The following describes two proteins that form a bound complex.

Sequence of protein 2:
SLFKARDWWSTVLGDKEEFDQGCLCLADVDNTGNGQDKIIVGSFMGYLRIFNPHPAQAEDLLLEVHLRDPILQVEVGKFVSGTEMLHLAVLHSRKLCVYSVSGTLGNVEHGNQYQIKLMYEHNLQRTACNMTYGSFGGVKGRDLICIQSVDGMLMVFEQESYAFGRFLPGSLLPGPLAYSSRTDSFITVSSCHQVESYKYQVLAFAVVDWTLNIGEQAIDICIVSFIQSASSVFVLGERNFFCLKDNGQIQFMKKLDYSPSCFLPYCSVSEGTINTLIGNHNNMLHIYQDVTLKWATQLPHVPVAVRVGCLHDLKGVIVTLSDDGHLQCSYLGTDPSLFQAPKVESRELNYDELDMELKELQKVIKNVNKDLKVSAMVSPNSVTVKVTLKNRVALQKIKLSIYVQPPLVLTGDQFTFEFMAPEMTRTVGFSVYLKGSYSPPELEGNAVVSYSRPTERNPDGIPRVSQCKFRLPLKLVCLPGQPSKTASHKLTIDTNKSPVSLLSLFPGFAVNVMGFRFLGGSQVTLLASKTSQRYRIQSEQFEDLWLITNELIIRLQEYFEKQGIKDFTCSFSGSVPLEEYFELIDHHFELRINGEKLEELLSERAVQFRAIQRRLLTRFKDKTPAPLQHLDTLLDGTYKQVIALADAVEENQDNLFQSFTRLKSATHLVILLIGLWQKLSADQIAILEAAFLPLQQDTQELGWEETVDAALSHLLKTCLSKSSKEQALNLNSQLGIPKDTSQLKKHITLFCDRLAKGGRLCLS

Sequence of protein 1:
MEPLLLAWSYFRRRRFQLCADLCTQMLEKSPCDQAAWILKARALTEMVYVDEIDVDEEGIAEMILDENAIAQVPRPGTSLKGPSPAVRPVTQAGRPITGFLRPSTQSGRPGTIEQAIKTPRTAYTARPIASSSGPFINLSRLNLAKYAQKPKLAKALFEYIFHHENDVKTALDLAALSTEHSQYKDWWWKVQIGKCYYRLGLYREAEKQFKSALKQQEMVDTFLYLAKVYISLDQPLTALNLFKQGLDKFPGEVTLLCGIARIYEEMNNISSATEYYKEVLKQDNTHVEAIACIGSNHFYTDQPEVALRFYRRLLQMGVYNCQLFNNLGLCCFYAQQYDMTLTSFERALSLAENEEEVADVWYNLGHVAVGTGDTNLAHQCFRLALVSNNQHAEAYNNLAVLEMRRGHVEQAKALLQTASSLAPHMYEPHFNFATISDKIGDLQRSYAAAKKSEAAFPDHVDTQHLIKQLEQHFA

Interface contacts:
Residue H308 in protein 2 interacts with residue R13 in protein 1 (closest heavy-atom distance 3.3 Å).
Residue T319 in protein 2 contacts residue Q307 in protein 1 (closest heavy-atom distance 3.7 Å).
Residue G242 in protein 2 interacts with residue W212 in protein 1 (closest heavy-atom distance 3.5 Å).
Residue Q367 in protein 2 interacts with residue M364 in protein 1 (closest heavy-atom distance 3.5 Å).
Residue T134 in protein 2 is in contact with residue E2 in protein 1 (closest heavy-atom distance 2.6 Å).
Residue P77 in protein 2 contacts residue M1 in protein 1 (closest heavy-atom distance 3.6 Å).
Residue E265 in protein 2 is in contact with residue R42 in protein 1 (closest heavy-atom distance 2.6 Å).
Residue L179 in protein 2 contacts residue Q34 in protein 1 (closest heavy-atom distance 3.7 Å).
Residue Q325 in protein 2 is in contact with residue M341 in protein 1 (closest heavy-atom distance 3.6 Å).
Residue R678 in protein 2 is in contact with residue I64 in protein 1 (closest heavy-atom distance 3.8 Å).
Residue E19 in protein 2 interacts with residue R13 in protein 1 (closest heavy-atom distance 2.7 Å).
Residue Q22 in protein 2 contacts residue R12 in protein 1 (closest heavy-atom distance 3.2 Å).
Residue K687 in protein 2 interacts with residue E229 in protein 1 (closest heavy-atom distance 3.2 Å).
Residue C136 in protein 2 is in contact with residue W8 in protein 1 (closest heavy-atom distance 3.4 Å).
Residue E265 in protein 2 contacts residue E46 in protein 1 (closest heavy-atom distance 2.8 Å).
Residue D21 in protein 2 interacts with residue R12 in protein 1 (closest heavy-atom distance 2.7 Å).
Residue D350 in protein 2 contacts residue R15 in protein 1 (closest heavy-atom distance 2.5 Å).
Residue C199 in protein 2 contacts residue K179 in protein 1 (closest heavy-atom distance 3.7 Å).
Residue N240 in protein 2 is in contact with residue W211 in protein 1 (closest heavy-atom distance 2.6 Å).
Residue Q367 in protein 2 contacts residue D363 in protein 1 (closest heavy-atom distance 3.8 Å).
Residue A323 in protein 2 is in contact with residue M341 in protein 1 (closest heavy-atom distance 3.5 Å).
Residue A323 in protein 2 contacts residue T310 in protein 1 (closest heavy-atom distance 3.8 Å).
Residue L79 in protein 2 contacts residue L5 in protein 1 (closest heavy-atom distance 3.6 Å).
Residue S286 in protein 2 interacts with residue R14 in protein 1 (closest heavy-atom distance 3.5 Å).
Residue S100 in protein 2 interacts with residue L5 in protein 1 (closest heavy-atom distance 3.4 Å).
Residue N240 in protein 2 is in contact with residue D210 in protein 1 (closest heavy-atom distance 3.7 Å).
Residue A135 in protein 2 contacts residue L5 in protein 1 (closest heavy-atom distance 3.1 Å).
Residue D350 in protein 2 contacts residue R13 in protein 1 (closest heavy-atom distance 3.4 Å).
Residue M311 in protein 2 interacts with residue M341 in protein 1 (closest heavy-atom distance 3.1 Å).
Residue R678 in protein 2 contacts residue L65 in protein 1 (closest heavy-atom distance 3.5 Å).
Residue F4 in protein 2 is in contact with residue R337 in protein 1 (closest heavy-atom distance 3.4 Å).
Residue K282 in protein 2 interacts with residue E277 in protein 1 (closest heavy-atom distance 3.3 Å).
Residue Q325 in protein 2 interacts with residue Q340 in protein 1 (closest heavy-atom distance 2.3 Å).
Residue S198 in protein 2 contacts residue K176 in protein 1 (closest heavy-atom distance 3.5 Å).
Residue K282 in protein 2 is in contact with residue D245 in protein 1 (closest heavy-atom distance 2.3 Å).
Residue F366 in protein 2 contacts residue Q340 in protein 1 (closest heavy-atom distance 3.3 Å).
Residue N240 in protein 2 contacts residue K179 in protein 1 (closest heavy-atom distance 3.7 Å).
Residue L320 in protein 2 contacts residue T310 in protein 1 (closest heavy-atom distance 3.6 Å).
Residue M280 in protein 2 contacts residue F274 in protein 1 (closest heavy-atom distance 3.7 Å).
Residue F366 in protein 2 interacts with residue R336 in protein 1 (closest heavy-atom distance 3.1 Å).
Residue G242 in protein 2 contacts residue W211 in protein 1 (closest heavy-atom distance 3.6 Å).
Residue L320 in protein 2 contacts residue D308 in protein 1 (closest heavy-atom distance 3.3 Å).
Residue P181 in protein 2 contacts residue W8 in protein 1 (closest heavy-atom distance 3.1 Å).
Residue F20 in protein 2 contacts residue R13 in protein 1 (closest heavy-atom distance 3.7 Å).
Residue L179 in protein 2 interacts with residue L177 in protein 1 (closest heavy-atom distance 3.7 Å).
Residue I277 in protein 2 interacts with residue M243 in protein 1 (closest heavy-atom distance 3.5 Å).
Residue D21 in protein 2 contacts residue R13 in protein 1 (closest heavy-atom distance 3.4 Å).
Residue E19 in protein 2 is in contact with residue Y10 in protein 1 (closest heavy-atom distance 3.0 Å).
Residue A368 in protein 2 is in contact with residue D363 in protein 1 (closest heavy-atom distance 3.4 Å).
Residue E19 in protein 2 is in contact with residue L6 in protein 1 (closest heavy-atom distance 3.3 Å).
Residue Q325 in protein 2 contacts residue G342 in protein 1 (closest heavy-atom distance 3.3 Å).
Residue M280 in protein 2 is in contact with residue E277 in protein 1 (closest heavy-atom distance 3.3 Å).
Residue L179 in protein 2 interacts with residue I38 in protein 1 (closest heavy-atom distance 3.6 Å).
Residue F4 in protein 2 contacts residue M341 in protein 1 (closest heavy-atom distance 3.6 Å).
Residue N240 in protein 2 is in contact with residue Q241 in protein 1 (closest heavy-atom distance 3.3 Å).
Residue L320 in protein 2 interacts with residue Q307 in protein 1 (closest heavy-atom distance 3.3 Å).
Residue H200 in protein 2 is in contact with residue K179 in protein 1 (closest heavy-atom distance 3.4 Å).
Residue K281 in protein 2 interacts with residue E277 in protein 1 (closest heavy-atom distance 3.7 Å).
Residue H308 in protein 2 contacts residue R14 in protein 1 (closest heavy-atom distance 3.3 Å).
Residue L239 in protein 2 interacts with residue Q241 in protein 1 (closest heavy-atom distance 3.3 Å).